Sequence of chain A:
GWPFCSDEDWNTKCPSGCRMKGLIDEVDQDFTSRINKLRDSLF

The following describes two proteins that form a bound complex.

Sequence of chain B:
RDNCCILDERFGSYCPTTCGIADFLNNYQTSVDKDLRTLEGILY

Interface contacts:
Residue L29 in chain B interacts with residue L29 in chain A (closest heavy-atom distance 3.9 Å).
Residue Y32 in chain B is in contact with residue V33 in chain A (closest heavy-atom distance 4.2 Å).
Residue V36 in chain B interacts with residue F37 in chain A (closest heavy-atom distance 3.5 Å).
Residue L47 in chain B interacts with residue S47 in chain A (closest heavy-atom distance 3.4 Å).
Residue T22 in chain B is in contact with residue P21 in chain A (closest heavy-atom distance 2.6 Å).
Residue T22 in chain B contacts residue G23 in chain A (closest heavy-atom distance 4.0 Å).
Residue C23 in chain B interacts with residue N17 in chain A (closest heavy-atom distance 3.3 Å).
Residue A26 in chain B contacts residue W16 in chain A (closest heavy-atom distance 3.9 Å).
Residue Y48 in chain B contacts residue L44 in chain A (closest heavy-atom distance 3.3 Å).
Residue D27 in chain B interacts with residue N17 in chain A (closest heavy-atom distance 4.5 Å).
Residue I25 in chain B interacts with residue M26 in chain A (closest heavy-atom distance 4.2 Å).
Residue R41 in chain B contacts residue R40 in chain A (closest heavy-atom distance 3.7 Å).
Residue L43 in chain B interacts with residue L44 in chain A (closest heavy-atom distance 4.0 Å).
Residue D37 in chain B interacts with residue R40 in chain A (closest heavy-atom distance 2.8 Å).
Residue I25 in chain B contacts residue I30 in chain A (closest heavy-atom distance 3.9 Å).
Residue D27 in chain B contacts residue W16 in chain A (closest heavy-atom distance 2.9 Å).
Residue T22 in chain B is in contact with residue S22 in chain A (closest heavy-atom distance 4.5 Å).
Residue T22 in chain B interacts with residue M26 in chain A (closest heavy-atom distance 4.0 Å).
Residue L47 in chain B is in contact with residue L48 in chain A (closest heavy-atom distance 3.4 Å).
Residue L40 in chain B contacts residue I41 in chain A (closest heavy-atom distance 4.0 Å).
Residue C23 in chain B interacts with residue T18 in chain A (closest heavy-atom distance 4.9 Å).
Residue L29 in chain B contacts residue M26 in chain A (closest heavy-atom distance 4.0 Å).
Residue T21 in chain B interacts with residue N17 in chain A (closest heavy-atom distance 4.8 Å).
Residue Y32 in chain B interacts with residue F37 in chain A (closest heavy-atom distance 4.0 Å).
Residue L40 in chain B is in contact with residue L44 in chain A (closest heavy-atom distance 3.8 Å).
Residue C23 in chain B contacts residue P21 in chain A (closest heavy-atom distance 4.0 Å).
Residue Y48 in chain B interacts with residue R40 in chain A (closest heavy-atom distance 4.2 Å).
Residue Q33 in chain B is in contact with residue F37 in chain A (closest heavy-atom distance 3.5 Å).
Residue T22 in chain B contacts residue C20 in chain A (closest heavy-atom distance 3.0 Å).
Residue Y48 in chain B is in contact with residue K43 in chain A (closest heavy-atom distance 3.4 Å).
Residue L40 in chain B contacts residue R40 in chain A (closest heavy-atom distance 3.5 Å).
Residue C23 in chain B interacts with residue K19 in chain A (closest heavy-atom distance 3.3 Å).
Residue E44 in chain B is in contact with residue R40 in chain A (closest heavy-atom distance 2.9 Å).
Residue A26 in chain B is in contact with residue P21 in chain A (closest heavy-atom distance 4.6 Å).
Residue L47 in chain B interacts with residue L44 in chain A (closest heavy-atom distance 3.8 Å).
Residue G24 in chain B contacts residue N17 in chain A (closest heavy-atom distance 4.8 Å).
Residue Y32 in chain B interacts with residue D34 in chain A (closest heavy-atom distance 4.8 Å).
Residue L29 in chain B is in contact with residue V33 in chain A (closest heavy-atom distance 4.1 Å).
Residue L29 in chain B interacts with residue I30 in chain A (closest heavy-atom distance 4.1 Å).
Residue Q33 in chain B is in contact with residue V33 in chain A (closest heavy-atom distance 3.8 Å).
Residue Y48 in chain B interacts with residue S47 in chain A (closest heavy-atom distance 3.8 Å).
Residue C23 in chain B contacts residue W16 in chain A (closest heavy-atom distance 3.6 Å).
Residue T21 in chain B is in contact with residue C20 in chain A (closest heavy-atom distance 3.9 Å).
Residue T22 in chain B is in contact with residue W16 in chain A (closest heavy-atom distance 4.9 Å).
Residue D37 in chain B contacts residue F37 in chain A (closest heavy-atom distance 3.9 Å).
Residue A26 in chain B interacts with residue M26 in chain A (closest heavy-atom distance 3.6 Å).
Residue C23 in chain B contacts residue C20 in chain A (closest heavy-atom distance 2.0 Å).
Residue L40 in chain B interacts with residue F37 in chain A (closest heavy-atom distance 3.5 Å).
Residue E44 in chain B contacts residue L44 in chain A (closest heavy-atom distance 3.8 Å).